Contacts between the two chains:
Residue K76 in chain B is in contact with residue D128 in chain A (closest heavy-atom distance 2.9 Å).
Residue G79 in chain B contacts residue V131 in chain A (closest heavy-atom distance 4.9 Å).
Residue G79 in chain B is in contact with residue T130 in chain A (closest heavy-atom distance 4.7 Å).
Residue L78 in chain B is in contact with residue N154 in chain A (closest heavy-atom distance 3.9 Å).
Residue L78 in chain B contacts residue T130 in chain A (closest heavy-atom distance 4.8 Å).
Residue K76 in chain B contacts residue T130 in chain A (closest heavy-atom distance 3.5 Å).
Residue G80 in chain B contacts residue N154 in chain A (closest heavy-atom distance 4.2 Å).
Residue G79 in chain B contacts residue N154 in chain A (closest heavy-atom distance 3.3 Å).
Residue K76 in chain B interacts with residue G129 in chain A (closest heavy-atom distance 3.9 Å).
Residue G79 in chain B contacts residue N132 in chain A (closest heavy-atom distance 2.9 Å).
Residue G80 in chain B interacts with residue N132 in chain A (closest heavy-atom distance 4.3 Å).
Residue A77 in chain B is in contact with residue T130 in chain A (closest heavy-atom distance 3.8 Å).
Residue R136 in chain B interacts with residue D128 in chain A (closest heavy-atom distance 4.1 Å).

The following describes two proteins that form a bound complex.

Sequence of chain B:
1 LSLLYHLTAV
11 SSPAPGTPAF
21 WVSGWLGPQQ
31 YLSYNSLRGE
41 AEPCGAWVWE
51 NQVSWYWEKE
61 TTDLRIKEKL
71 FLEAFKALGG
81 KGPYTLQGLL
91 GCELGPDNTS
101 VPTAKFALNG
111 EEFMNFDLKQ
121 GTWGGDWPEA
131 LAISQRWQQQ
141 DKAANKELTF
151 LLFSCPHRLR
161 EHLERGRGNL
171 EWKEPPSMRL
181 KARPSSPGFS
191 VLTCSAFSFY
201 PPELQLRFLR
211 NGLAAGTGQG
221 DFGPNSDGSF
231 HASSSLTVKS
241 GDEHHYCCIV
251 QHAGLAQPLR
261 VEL

Sequence of chain A:
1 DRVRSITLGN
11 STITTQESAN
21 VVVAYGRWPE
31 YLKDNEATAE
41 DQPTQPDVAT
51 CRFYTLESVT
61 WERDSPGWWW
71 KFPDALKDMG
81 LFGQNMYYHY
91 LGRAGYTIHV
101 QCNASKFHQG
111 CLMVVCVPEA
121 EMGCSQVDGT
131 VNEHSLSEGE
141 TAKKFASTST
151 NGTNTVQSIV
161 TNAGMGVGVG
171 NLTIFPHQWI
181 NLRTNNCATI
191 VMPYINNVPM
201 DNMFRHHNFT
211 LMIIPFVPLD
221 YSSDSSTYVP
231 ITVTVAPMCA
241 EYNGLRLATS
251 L